Sequence of chain B:
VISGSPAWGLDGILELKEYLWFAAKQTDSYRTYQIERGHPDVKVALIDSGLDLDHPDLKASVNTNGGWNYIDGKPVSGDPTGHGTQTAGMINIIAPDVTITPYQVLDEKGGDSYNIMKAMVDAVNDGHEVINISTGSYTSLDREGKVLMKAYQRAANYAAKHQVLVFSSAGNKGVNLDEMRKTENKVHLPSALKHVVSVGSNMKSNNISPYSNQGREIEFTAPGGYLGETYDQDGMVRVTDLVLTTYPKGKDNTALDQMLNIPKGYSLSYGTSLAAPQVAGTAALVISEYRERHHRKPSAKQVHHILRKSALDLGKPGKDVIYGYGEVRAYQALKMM

Residue-level contacts at the interface:
Residue V150 in chain B interacts with residue L34 in chain A (closest heavy-atom distance 3.9 Å).
Residue Y117 in chain B interacts with residue I58 in chain A (closest heavy-atom distance 3.5 Å).
Residue R157 in chain B interacts with residue V38 in chain A (closest heavy-atom distance 4.0 Å).
Residue Y161 in chain B interacts with residue E60 in chain A (closest heavy-atom distance 3.6 Å).
Residue R157 in chain B contacts residue I61 in chain A (closest heavy-atom distance 2.9 Å).
Residue A154 in chain B is in contact with residue L34 in chain A (closest heavy-atom distance 3.9 Å).
Residue Y117 in chain B interacts with residue K65 in chain A (closest heavy-atom distance 3.7 Å).
Residue L151 in chain B contacts residue I89 in chain A (closest heavy-atom distance 3.8 Å).
Residue A154 in chain B is in contact with residue I61 in chain A (closest heavy-atom distance 4.0 Å).
Residue V124 in chain B interacts with residue I58 in chain A (closest heavy-atom distance 3.9 Å).
Residue E147 in chain B interacts with residue E90 in chain A (closest heavy-atom distance 2.8 Å).
Residue E147 in chain B interacts with residue V88 in chain A (closest heavy-atom distance 4.3 Å).
Residue A158 in chain B is in contact with residue I61 in chain A (closest heavy-atom distance 3.5 Å).
Residue Y117 in chain B interacts with residue V57 in chain A (closest heavy-atom distance 4.0 Å).
Residue K153 in chain B is in contact with residue D87 in chain A (closest heavy-atom distance 4.2 Å).
Residue A154 in chain B contacts residue F63 in chain A (closest heavy-atom distance 3.7 Å).
Residue K153 in chain B is in contact with residue L34 in chain A (closest heavy-atom distance 3.6 Å).
Residue Y117 in chain B is in contact with residue A64 in chain A (closest heavy-atom distance 3.9 Å).
Residue R157 in chain B contacts residue G62 in chain A (closest heavy-atom distance 4.4 Å).
Residue V150 in chain B is in contact with residue F63 in chain A (closest heavy-atom distance 4.8 Å).
Residue Y161 in chain B interacts with residue I61 in chain A (closest heavy-atom distance 4.8 Å).
Residue Y117 in chain B interacts with residue D56 in chain A (closest heavy-atom distance 2.6 Å).
Residue Y117 in chain B contacts residue Y32 in chain A (closest heavy-atom distance 3.5 Å).
Residue L151 in chain B is in contact with residue F63 in chain A (closest heavy-atom distance 4.3 Å).
Residue V150 in chain B is in contact with residue D87 in chain A (closest heavy-atom distance 3.7 Å).
Residue R157 in chain B is in contact with residue L35 in chain A (closest heavy-atom distance 3.0 Å).
Residue M120 in chain B interacts with residue I58 in chain A (closest heavy-atom distance 4.2 Å).
Residue K121 in chain B interacts with residue I58 in chain A (closest heavy-atom distance 3.6 Å).
Residue R157 in chain B contacts residue E36 in chain A (closest heavy-atom distance 3.6 Å).
Residue V124 in chain B is in contact with residue I61 in chain A (closest heavy-atom distance 4.4 Å).
Residue R146 in chain B interacts with residue V88 in chain A (closest heavy-atom distance 3.3 Å).
Residue E147 in chain B contacts residue I89 in chain A (closest heavy-atom distance 3.4 Å).
Residue K121 in chain B is in contact with residue D56 in chain A (closest heavy-atom distance 2.6 Å).
Residue V124 in chain B is in contact with residue E60 in chain A (closest heavy-atom distance 3.4 Å).
Residue R146 in chain B is in contact with residue E90 in chain A (closest heavy-atom distance 3.7 Å).
Residue M120 in chain B interacts with residue I61 in chain A (closest heavy-atom distance 4.0 Å).
Residue N128 in chain B contacts residue E60 in chain A (closest heavy-atom distance 2.9 Å).
Residue M120 in chain B contacts residue F63 in chain A (closest heavy-atom distance 3.9 Å).
Residue V150 in chain B interacts with residue I89 in chain A (closest heavy-atom distance 3.6 Å).
Residue R157 in chain B interacts with residue L34 in chain A (closest heavy-atom distance 3.4 Å).
Residue D115 in chain B is in contact with residue Y32 in chain A (closest heavy-atom distance 2.5 Å).
Residue Y117 in chain B is in contact with residue F63 in chain A (closest heavy-atom distance 3.5 Å).

Sequence of chain A:
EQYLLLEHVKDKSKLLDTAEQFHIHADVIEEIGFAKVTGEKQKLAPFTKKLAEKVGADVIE

These two protein chains interact to form a complex.